These two protein chains interact to form a complex.

Sequence of protein 1:
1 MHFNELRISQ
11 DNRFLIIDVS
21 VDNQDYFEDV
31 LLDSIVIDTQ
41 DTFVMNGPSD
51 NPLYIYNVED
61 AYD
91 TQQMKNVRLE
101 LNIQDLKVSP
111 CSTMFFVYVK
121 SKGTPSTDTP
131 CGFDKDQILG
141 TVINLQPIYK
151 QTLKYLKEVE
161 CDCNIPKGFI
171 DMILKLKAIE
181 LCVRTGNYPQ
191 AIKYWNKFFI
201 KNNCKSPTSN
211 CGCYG

Sequence of protein 2:
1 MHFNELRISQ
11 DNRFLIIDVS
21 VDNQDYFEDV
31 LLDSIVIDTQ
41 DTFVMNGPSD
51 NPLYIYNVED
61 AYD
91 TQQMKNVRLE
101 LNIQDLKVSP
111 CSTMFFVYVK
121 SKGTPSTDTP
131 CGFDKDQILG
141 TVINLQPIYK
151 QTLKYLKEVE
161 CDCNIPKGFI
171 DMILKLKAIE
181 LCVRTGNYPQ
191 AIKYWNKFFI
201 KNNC

Contacts between the two chains:
Residue K157 in protein 1 interacts with residue Y194 in protein 2 (closest heavy-atom distance 4.1 Å).
Residue D11 in protein 1 contacts residue G132 in protein 2 (closest heavy-atom distance 4.1 Å).
Residue L156 in protein 1 interacts with residue C182 in protein 2 (closest heavy-atom distance 3.6 Å).
Residue V159 in protein 1 contacts residue A178 in protein 2 (closest heavy-atom distance 4.2 Å).
Residue R13 in protein 1 contacts residue C131 in protein 2 (closest heavy-atom distance 4.1 Å).
Residue E160 in protein 1 is in contact with residue K175 in protein 2 (closest heavy-atom distance 4.8 Å).
Residue S9 in protein 1 is in contact with residue F133 in protein 2 (closest heavy-atom distance 4.4 Å).
Residue P166 in protein 1 interacts with residue L174 in protein 2 (closest heavy-atom distance 3.7 Å).
Residue D162 in protein 1 is in contact with residue D171 in protein 2 (closest heavy-atom distance 4.3 Å).
Residue R7 in protein 1 interacts with residue F133 in protein 2 (closest heavy-atom distance 4.8 Å).
Residue F14 in protein 1 is in contact with residue P130 in protein 2 (closest heavy-atom distance 3.4 Å).
Residue Y149 in protein 1 contacts residue T185 in protein 2 (closest heavy-atom distance 3.6 Å).
Residue R98 in protein 1 interacts with residue F133 in protein 2 (closest heavy-atom distance 4.6 Å).
Residue E100 in protein 1 is in contact with residue Y26 in protein 2 (closest heavy-atom distance 3.8 Å).
Residue G215 in protein 1 is in contact with residue D136 in protein 2 (closest heavy-atom distance 4.8 Å).
Residue I173 in protein 1 is in contact with residue K177 in protein 2 (closest heavy-atom distance 3.4 Å).
Residue Y149 in protein 1 interacts with residue L181 in protein 2 (closest heavy-atom distance 3.7 Å).
Residue I170 in protein 1 is in contact with residue L174 in protein 2 (closest heavy-atom distance 3.8 Å).
Residue D162 in protein 1 contacts residue K175 in protein 2 (closest heavy-atom distance 4.6 Å).
Residue L156 in protein 1 interacts with residue Y194 in protein 2 (closest heavy-atom distance 4.0 Å).
Residue Y214 in protein 1 interacts with residue G132 in protein 2 (closest heavy-atom distance 3.0 Å).
Residue K157 in protein 1 interacts with residue Q190 in protein 2 (closest heavy-atom distance 3.9 Å).
Residue I173 in protein 1 contacts residue L174 in protein 2 (closest heavy-atom distance 4.0 Å).
Residue F169 in protein 1 is in contact with residue L174 in protein 2 (closest heavy-atom distance 3.6 Å).
Residue F169 in protein 1 interacts with residue A178 in protein 2 (closest heavy-atom distance 3.6 Å).
Residue Y149 in protein 1 is in contact with residue R184 in protein 2 (closest heavy-atom distance 3.2 Å).
Residue F169 in protein 1 interacts with residue K177 in protein 2 (closest heavy-atom distance 4.0 Å).
Residue V159 in protein 1 interacts with residue L174 in protein 2 (closest heavy-atom distance 4.2 Å).
Residue V159 in protein 1 is in contact with residue K175 in protein 2 (closest heavy-atom distance 3.2 Å).
Residue G215 in protein 1 contacts residue D134 in protein 2 (closest heavy-atom distance 4.0 Å).
Residue R98 in protein 1 interacts with residue Q24 in protein 2 (closest heavy-atom distance 3.3 Å).
Residue L153 in protein 1 contacts residue T185 in protein 2 (closest heavy-atom distance 3.9 Å).
Residue F14 in protein 1 is in contact with residue F133 in protein 2 (closest heavy-atom distance 3.6 Å).
Residue L156 in protein 1 contacts residue Q190 in protein 2 (closest heavy-atom distance 3.0 Å).
Residue T152 in protein 1 interacts with residue L181 in protein 2 (closest heavy-atom distance 3.6 Å).
Residue E160 in protein 1 contacts residue Q190 in protein 2 (closest heavy-atom distance 4.3 Å).
Residue D11 in protein 1 is in contact with residue C131 in protein 2 (closest heavy-atom distance 3.3 Å).
Residue L156 in protein 1 contacts residue L181 in protein 2 (closest heavy-atom distance 3.9 Å).
Residue E160 in protein 1 interacts with residue F198 in protein 2 (closest heavy-atom distance 4.8 Å).
Residue L153 in protein 1 contacts residue N187 in protein 2 (closest heavy-atom distance 4.5 Å).
Residue C211 in protein 1 interacts with residue C131 in protein 2 (closest heavy-atom distance 2.0 Å).
Residue L156 in protein 1 contacts residue A178 in protein 2 (closest heavy-atom distance 3.6 Å).
Residue E100 in protein 1 is in contact with residue Q24 in protein 2 (closest heavy-atom distance 4.5 Å).
Residue V159 in protein 1 is in contact with residue Y194 in protein 2 (closest heavy-atom distance 4.8 Å).
Residue Y214 in protein 1 contacts residue C131 in protein 2 (closest heavy-atom distance 3.7 Å).
Residue Y214 in protein 1 interacts with residue D134 in protein 2 (closest heavy-atom distance 3.6 Å).
Residue E100 in protein 1 is in contact with residue F133 in protein 2 (closest heavy-atom distance 3.5 Å).
Residue F169 in protein 1 contacts residue L181 in protein 2 (closest heavy-atom distance 4.1 Å).
Residue E160 in protein 1 interacts with residue Y194 in protein 2 (closest heavy-atom distance 2.9 Å).
Residue I16 in protein 1 is in contact with residue F133 in protein 2 (closest heavy-atom distance 3.6 Å).
Residue E100 in protein 1 contacts residue P130 in protein 2 (closest heavy-atom distance 3.6 Å).
Residue F14 in protein 1 is in contact with residue C131 in protein 2 (closest heavy-atom distance 3.7 Å).
Residue L153 in protein 1 is in contact with residue L181 in protein 2 (closest heavy-atom distance 3.8 Å).